This data describes a binding interaction between two proteins.

Contacts between the two chains:
Residue M99 in the first protein interacts with residue Y30 in the second protein (closest heavy-atom distance 3.1 Å).
Residue E98 in the first protein contacts residue G29 in the second protein (closest heavy-atom distance 3.5 Å).
Residue Y38 in the first protein interacts with residue D79 in the second protein (closest heavy-atom distance 4.7 Å).
Residue M99 in the first protein interacts with residue G29 in the second protein (closest heavy-atom distance 3.5 Å).
Residue Y97 in the first protein contacts residue D79 in the second protein (closest heavy-atom distance 2.9 Å).
Residue Y97 in the first protein contacts residue R81 in the second protein (closest heavy-atom distance 3.3 Å).
Residue E98 in the first protein is in contact with residue G28 in the second protein (closest heavy-atom distance 4.1 Å).
Residue Y97 in the first protein contacts residue D82 in the second protein (closest heavy-atom distance 3.6 Å).
Residue E98 in the first protein contacts residue R26 in the second protein (closest heavy-atom distance 4.5 Å).
Residue E98 in the first protein contacts residue R81 in the second protein (closest heavy-atom distance 4.5 Å).
Residue E98 in the first protein is in contact with residue N83 in the second protein (closest heavy-atom distance 3.2 Å).

Sequence of the first protein:
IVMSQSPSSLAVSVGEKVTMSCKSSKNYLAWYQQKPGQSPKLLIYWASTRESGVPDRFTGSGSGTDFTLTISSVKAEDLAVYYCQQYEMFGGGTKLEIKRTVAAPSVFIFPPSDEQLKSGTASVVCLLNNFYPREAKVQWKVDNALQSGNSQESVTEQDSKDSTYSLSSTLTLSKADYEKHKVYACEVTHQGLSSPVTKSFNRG

Sequence of the second protein:
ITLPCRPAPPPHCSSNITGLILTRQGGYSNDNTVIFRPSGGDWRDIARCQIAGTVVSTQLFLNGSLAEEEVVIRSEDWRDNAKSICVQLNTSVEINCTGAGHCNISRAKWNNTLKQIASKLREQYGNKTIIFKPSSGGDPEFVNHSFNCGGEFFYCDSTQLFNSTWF